The following describes two proteins that form a bound complex.

Sequence of the second protein:
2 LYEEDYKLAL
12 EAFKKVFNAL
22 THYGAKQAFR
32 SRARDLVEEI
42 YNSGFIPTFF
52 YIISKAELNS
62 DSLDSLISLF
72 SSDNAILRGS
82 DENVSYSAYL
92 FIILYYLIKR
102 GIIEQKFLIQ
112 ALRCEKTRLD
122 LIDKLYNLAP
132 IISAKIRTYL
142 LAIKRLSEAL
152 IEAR

Contacts between the two chains:
Residue E167 in the first protein is in contact with residue D6 in the second protein (closest heavy-atom distance 4.9 Å).
Residue I101 in the first protein interacts with residue Y3 in the second protein (closest heavy-atom distance 5.0 Å).
Residue I99 in the first protein interacts with residue K136 in the second protein (closest heavy-atom distance 4.3 Å).
Residue D168 in the first protein is in contact with residue E5 in the second protein (closest heavy-atom distance 3.9 Å).
Residue I101 in the first protein interacts with residue K136 in the second protein (closest heavy-atom distance 3.9 Å).
Residue I164 in the first protein contacts residue Y3 in the second protein (closest heavy-atom distance 3.4 Å).
Residue I164 in the first protein interacts with residue K136 in the second protein (closest heavy-atom distance 4.4 Å).
Residue I99 in the first protein interacts with residue A135 in the second protein (closest heavy-atom distance 4.7 Å).
Residue D168 in the first protein contacts residue Y3 in the second protein (closest heavy-atom distance 4.5 Å).
Residue Y170 in the first protein interacts with residue L2 in the second protein (closest heavy-atom distance 4.9 Å).
Residue Y170 in the first protein is in contact with residue Y3 in the second protein (closest heavy-atom distance 3.4 Å).

Sequence of the first protein:
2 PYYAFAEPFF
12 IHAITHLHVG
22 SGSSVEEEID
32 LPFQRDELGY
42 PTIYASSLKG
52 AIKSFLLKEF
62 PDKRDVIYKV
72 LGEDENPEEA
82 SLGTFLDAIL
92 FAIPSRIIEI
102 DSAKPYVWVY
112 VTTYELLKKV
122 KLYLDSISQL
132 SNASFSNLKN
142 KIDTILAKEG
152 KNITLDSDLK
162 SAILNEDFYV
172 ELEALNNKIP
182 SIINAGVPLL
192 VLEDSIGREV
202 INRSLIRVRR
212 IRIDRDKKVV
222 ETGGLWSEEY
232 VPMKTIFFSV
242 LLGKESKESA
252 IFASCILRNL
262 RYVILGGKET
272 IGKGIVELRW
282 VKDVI